Contacts between the two chains:
Residue Q71 in chain A contacts residue N168 in chain B (closest heavy-atom distance 1.7 Å).
Residue L225 in chain A contacts residue P301 in chain B (closest heavy-atom distance 2.8 Å).
Residue D47 in chain A interacts with residue Y326 in chain B (closest heavy-atom distance 0.4 Å).
Residue G223 in chain A is in contact with residue D277 in chain B (closest heavy-atom distance 2.3 Å).
Residue D219 in chain A contacts residue D277 in chain B (closest heavy-atom distance 1.1 Å).
Residue I50 in chain A contacts residue K320 in chain B (closest heavy-atom distance 2.4 Å).
Residue N224 in chain A interacts with residue Q278 in chain B (closest heavy-atom distance 2.7 Å).
Residue D219 in chain A is in contact with residue L276 in chain B (closest heavy-atom distance 2.3 Å).
Residue G48 in chain A interacts with residue K325 in chain B (closest heavy-atom distance 0.7 Å).
Residue T227 in chain A is in contact with residue Y300 in chain B (closest heavy-atom distance 0.5 Å).
Residue I226 in chain A is in contact with residue N302 in chain B (closest heavy-atom distance 0.7 Å).
Residue D47 in chain A contacts residue I328 in chain B (closest heavy-atom distance 2.9 Å).
Residue E46 in chain A is in contact with residue A324 in chain B (closest heavy-atom distance 0.7 Å).
Residue Y49 in chain A interacts with residue A322 in chain B (closest heavy-atom distance 2.6 Å).
Residue Y49 in chain A is in contact with residue V323 in chain B (closest heavy-atom distance 0.9 Å).
Residue E229 in chain A is in contact with residue P301 in chain B (closest heavy-atom distance 2.3 Å).
Residue T218 in chain A is in contact with residue K275 in chain B (closest heavy-atom distance 1.1 Å).
Residue N224 in chain A interacts with residue K275 in chain B (closest heavy-atom distance 2.0 Å).
Residue D47 in chain A contacts residue A324 in chain B (closest heavy-atom distance 0.9 Å).
Residue D47 in chain A interacts with residue E7 in chain B (closest heavy-atom distance 2.0 Å).
Residue D47 in chain A interacts with residue A322 in chain B (closest heavy-atom distance 1.2 Å).
Residue Y49 in chain A interacts with residue K320 in chain B (closest heavy-atom distance 1.2 Å).
Residue N224 in chain A interacts with residue D277 in chain B (closest heavy-atom distance 0.5 Å).
Residue T218 in chain A is in contact with residue F274 in chain B (closest heavy-atom distance 3.0 Å).
Residue N224 in chain A interacts with residue L276 in chain B (closest heavy-atom distance 1.6 Å).
Residue I226 in chain A interacts with residue D280 in chain B (closest heavy-atom distance 2.9 Å).
Residue L225 in chain A interacts with residue L276 in chain B (closest heavy-atom distance 1.1 Å).
Residue G48 in chain A is in contact with residue Y326 in chain B (closest heavy-atom distance 2.5 Å).
Residue L225 in chain A contacts residue D277 in chain B (closest heavy-atom distance 2.5 Å).
Residue G48 in chain A is in contact with residue A324 in chain B (closest heavy-atom distance 1.8 Å).
Residue S76 in chain A is in contact with residue F163 in chain B (closest heavy-atom distance 2.8 Å).
Residue N228 in chain A is in contact with residue P301 in chain B (closest heavy-atom distance 1.5 Å).
Residue G48 in chain A is in contact with residue V323 in chain B (closest heavy-atom distance 2.6 Å).
Residue L225 in chain A is in contact with residue Y300 in chain B (closest heavy-atom distance 2.2 Å).
Residue E78 in chain A contacts residue K170 in chain B (closest heavy-atom distance 2.9 Å).
Residue N221 in chain A contacts residue D277 in chain B (closest heavy-atom distance 3.0 Å).
Residue L217 in chain A is in contact with residue Q278 in chain B (closest heavy-atom distance 2.6 Å).
Residue K41 in chain A is in contact with residue K170 in chain B (closest heavy-atom distance 0.6 Å).
Residue E46 in chain A contacts residue K325 in chain B (closest heavy-atom distance 2.2 Å).
Residue I226 in chain A interacts with residue P301 in chain B (closest heavy-atom distance 0.4 Å).
Residue D47 in chain A is in contact with residue C327 in chain B (closest heavy-atom distance 1.6 Å).
Residue T79 in chain A is in contact with residue C192 in chain B (closest heavy-atom distance 1.1 Å).
Residue D219 in chain A interacts with residue K275 in chain B (closest heavy-atom distance 1.5 Å).
Residue I226 in chain A contacts residue N303 in chain B (closest heavy-atom distance 0.9 Å).
Residue D219 in chain A interacts with residue Q278 in chain B (closest heavy-atom distance 2.5 Å).
Residue D47 in chain A contacts residue V323 in chain B (closest heavy-atom distance 2.0 Å).
Residue I50 in chain A is in contact with residue V323 in chain B (closest heavy-atom distance 1.0 Å).
Residue S233 in chain A interacts with residue D277 in chain B (closest heavy-atom distance 1.9 Å).
Residue E46 in chain A interacts with residue V323 in chain B (closest heavy-atom distance 2.6 Å).
Residue D47 in chain A is in contact with residue K325 in chain B (closest heavy-atom distance 1.7 Å).
Residue T227 in chain A is in contact with residue P301 in chain B (closest heavy-atom distance 0.8 Å).
Residue T218 in chain A is in contact with residue Q278 in chain B (closest heavy-atom distance 1.7 Å).
Residue T79 in chain A contacts residue K170 in chain B (closest heavy-atom distance 2.9 Å).
Residue Y49 in chain A interacts with residue A324 in chain B (closest heavy-atom distance 1.4 Å).
Residue G48 in chain A contacts residue A322 in chain B (closest heavy-atom distance 1.3 Å).
Residue Y49 in chain A interacts with residue K325 in chain B (closest heavy-atom distance 3.0 Å).
Residue K39 in chain A contacts residue N171 in chain B (closest heavy-atom distance 1.4 Å).
Residue G48 in chain A contacts residue V321 in chain B (closest heavy-atom distance 0.1 Å).
Residue Y49 in chain A interacts with residue V321 in chain B (closest heavy-atom distance 2.1 Å).
Residue G48 in chain A interacts with residue K320 in chain B (closest heavy-atom distance 3.1 Å).

Sequence of chain A:
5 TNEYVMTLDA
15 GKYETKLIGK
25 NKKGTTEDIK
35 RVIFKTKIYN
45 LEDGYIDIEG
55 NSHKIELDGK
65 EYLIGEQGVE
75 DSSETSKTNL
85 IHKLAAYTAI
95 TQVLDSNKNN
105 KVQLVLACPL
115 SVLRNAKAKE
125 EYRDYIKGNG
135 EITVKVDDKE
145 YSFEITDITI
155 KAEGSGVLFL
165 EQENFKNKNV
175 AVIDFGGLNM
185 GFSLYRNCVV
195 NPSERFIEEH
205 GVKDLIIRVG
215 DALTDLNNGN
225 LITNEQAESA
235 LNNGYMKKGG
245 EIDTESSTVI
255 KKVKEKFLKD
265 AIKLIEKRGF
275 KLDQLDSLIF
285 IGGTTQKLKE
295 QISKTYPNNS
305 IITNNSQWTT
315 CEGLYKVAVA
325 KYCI

Sequence of chain B:
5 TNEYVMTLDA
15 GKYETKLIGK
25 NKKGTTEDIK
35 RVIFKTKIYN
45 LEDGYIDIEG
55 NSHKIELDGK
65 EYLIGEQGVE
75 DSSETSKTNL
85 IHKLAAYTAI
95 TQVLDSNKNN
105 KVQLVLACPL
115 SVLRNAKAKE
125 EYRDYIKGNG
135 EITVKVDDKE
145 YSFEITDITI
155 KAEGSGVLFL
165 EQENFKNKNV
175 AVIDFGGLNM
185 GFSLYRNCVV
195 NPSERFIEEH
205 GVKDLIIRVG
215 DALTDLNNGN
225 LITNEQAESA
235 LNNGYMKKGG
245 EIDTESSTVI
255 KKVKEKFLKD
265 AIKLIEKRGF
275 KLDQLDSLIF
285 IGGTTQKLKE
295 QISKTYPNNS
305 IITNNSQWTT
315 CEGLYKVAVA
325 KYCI

The following describes two proteins that form a bound complex.